Contacts between the two chains:
Residue D37 in protein 2 contacts residue P79 in protein 1 (closest heavy-atom distance 4.1 Å).
Residue L38 in protein 2 contacts residue I76 in protein 1 (closest heavy-atom distance 3.7 Å).
Residue L38 in protein 2 is in contact with residue L38 in protein 1 (closest heavy-atom distance 4.6 Å).
Residue L34 in protein 2 is in contact with residue L78 in protein 1 (closest heavy-atom distance 4.4 Å).
Residue D11 in protein 2 contacts residue K60 in protein 1 (closest heavy-atom distance 4.0 Å).
Residue N39 in protein 2 contacts residue L38 in protein 1 (closest heavy-atom distance 3.6 Å).
Residue S31 in protein 2 contacts residue L34 in protein 1 (closest heavy-atom distance 3.9 Å).
Residue D77 in protein 2 contacts residue L38 in protein 1 (closest heavy-atom distance 4.3 Å).
Residue L38 in protein 2 interacts with residue L78 in protein 1 (closest heavy-atom distance 4.1 Å).
Residue L34 in protein 2 interacts with residue S31 in protein 1 (closest heavy-atom distance 4.1 Å).
Residue I76 in protein 2 interacts with residue L38 in protein 1 (closest heavy-atom distance 3.4 Å).
Residue P79 in protein 2 contacts residue R14 in protein 1 (closest heavy-atom distance 3.4 Å).
Residue K60 in protein 2 is in contact with residue S10 in protein 1 (closest heavy-atom distance 3.3 Å).
Residue F80 in protein 2 contacts residue D30 in protein 1 (closest heavy-atom distance 3.9 Å).
Residue L38 in protein 2 is in contact with residue N39 in protein 1 (closest heavy-atom distance 4.2 Å).
Residue F80 in protein 2 contacts residue L34 in protein 1 (closest heavy-atom distance 4.5 Å).
Residue S10 in protein 2 contacts residue K60 in protein 1 (closest heavy-atom distance 4.3 Å).
Residue P79 in protein 2 is in contact with residue D37 in protein 1 (closest heavy-atom distance 3.5 Å).
Residue L78 in protein 2 interacts with residue L34 in protein 1 (closest heavy-atom distance 3.9 Å).
Residue R14 in protein 2 contacts residue P79 in protein 1 (closest heavy-atom distance 4.0 Å).
Residue I35 in protein 2 contacts residue L38 in protein 1 (closest heavy-atom distance 4.1 Å).
Residue L34 in protein 2 contacts residue L34 in protein 1 (closest heavy-atom distance 4.0 Å).
Residue L34 in protein 2 interacts with residue G27 in protein 1 (closest heavy-atom distance 5.0 Å).
Residue L38 in protein 2 contacts residue L34 in protein 1 (closest heavy-atom distance 4.5 Å).
Residue L34 in protein 2 interacts with residue P79 in protein 1 (closest heavy-atom distance 4.2 Å).
Residue N39 in protein 2 contacts residue N39 in protein 1 (closest heavy-atom distance 3.7 Å).
Residue P79 in protein 2 contacts residue L34 in protein 1 (closest heavy-atom distance 3.9 Å).
Residue S10 in protein 2 interacts with residue P79 in protein 1 (closest heavy-atom distance 4.0 Å).
Residue K60 in protein 2 is in contact with residue D11 in protein 1 (closest heavy-atom distance 3.1 Å).
Residue L38 in protein 2 contacts residue D77 in protein 1 (closest heavy-atom distance 4.6 Å).
Residue D77 in protein 2 contacts residue D37 in protein 1 (closest heavy-atom distance 4.9 Å).
Residue P79 in protein 2 contacts residue W33 in protein 1 (closest heavy-atom distance 4.8 Å).
Residue D30 in protein 2 interacts with residue G27 in protein 1 (closest heavy-atom distance 3.4 Å).
Residue P79 in protein 2 is in contact with residue S10 in protein 1 (closest heavy-atom distance 4.5 Å).
Residue L38 in protein 2 interacts with residue I35 in protein 1 (closest heavy-atom distance 4.3 Å).
Residue G27 in protein 2 is in contact with residue D30 in protein 1 (closest heavy-atom distance 3.6 Å).
Residue L34 in protein 2 is in contact with residue L38 in protein 1 (closest heavy-atom distance 5.0 Å).
Residue L78 in protein 2 contacts residue L38 in protein 1 (closest heavy-atom distance 4.7 Å).
Residue D30 in protein 2 interacts with residue F80 in protein 1 (closest heavy-atom distance 4.7 Å).
Residue L34 in protein 2 interacts with residue F80 in protein 1 (closest heavy-atom distance 4.8 Å).

This data describes a binding interaction between two proteins.

Sequence of protein 1:
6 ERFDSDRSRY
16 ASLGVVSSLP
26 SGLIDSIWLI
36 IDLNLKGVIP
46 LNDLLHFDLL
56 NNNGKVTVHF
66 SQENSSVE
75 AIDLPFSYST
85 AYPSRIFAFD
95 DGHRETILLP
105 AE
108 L

Sequence of protein 2:
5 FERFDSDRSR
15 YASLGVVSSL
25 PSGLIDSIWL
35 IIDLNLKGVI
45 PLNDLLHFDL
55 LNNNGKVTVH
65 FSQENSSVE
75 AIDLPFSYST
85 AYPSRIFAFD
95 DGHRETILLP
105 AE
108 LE